Sequence of chain A:
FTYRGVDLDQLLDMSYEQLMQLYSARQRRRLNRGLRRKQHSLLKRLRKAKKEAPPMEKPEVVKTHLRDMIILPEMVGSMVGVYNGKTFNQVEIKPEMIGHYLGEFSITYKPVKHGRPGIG

Residue-level contacts at the interface:
Residue S398 in chain B is in contact with residue T101 in chain A (closest heavy-atom distance 5.0 Å).
Residue S398 in chain B interacts with residue Q104 in chain A (closest heavy-atom distance 4.5 Å).
Residue T397 in chain B is in contact with residue Q104 in chain A (closest heavy-atom distance 3.0 Å).
Residue T397 in chain B contacts residue N103 in chain A (closest heavy-atom distance 4.5 Å).
Residue S398 in chain B is in contact with residue N103 in chain A (closest heavy-atom distance 4.5 Å).
Residue Q401 in chain B interacts with residue F119 in chain A (closest heavy-atom distance 4.8 Å).
Residue G396 in chain B is in contact with residue Q104 in chain A (closest heavy-atom distance 3.3 Å).
Residue Q401 in chain B is in contact with residue N103 in chain A (closest heavy-atom distance 4.9 Å).
Residue S398 in chain B contacts residue F102 in chain A (closest heavy-atom distance 4.7 Å).
Residue W404 in chain B contacts residue I121 in chain A (closest heavy-atom distance 4.7 Å).

Sequence of chain B:
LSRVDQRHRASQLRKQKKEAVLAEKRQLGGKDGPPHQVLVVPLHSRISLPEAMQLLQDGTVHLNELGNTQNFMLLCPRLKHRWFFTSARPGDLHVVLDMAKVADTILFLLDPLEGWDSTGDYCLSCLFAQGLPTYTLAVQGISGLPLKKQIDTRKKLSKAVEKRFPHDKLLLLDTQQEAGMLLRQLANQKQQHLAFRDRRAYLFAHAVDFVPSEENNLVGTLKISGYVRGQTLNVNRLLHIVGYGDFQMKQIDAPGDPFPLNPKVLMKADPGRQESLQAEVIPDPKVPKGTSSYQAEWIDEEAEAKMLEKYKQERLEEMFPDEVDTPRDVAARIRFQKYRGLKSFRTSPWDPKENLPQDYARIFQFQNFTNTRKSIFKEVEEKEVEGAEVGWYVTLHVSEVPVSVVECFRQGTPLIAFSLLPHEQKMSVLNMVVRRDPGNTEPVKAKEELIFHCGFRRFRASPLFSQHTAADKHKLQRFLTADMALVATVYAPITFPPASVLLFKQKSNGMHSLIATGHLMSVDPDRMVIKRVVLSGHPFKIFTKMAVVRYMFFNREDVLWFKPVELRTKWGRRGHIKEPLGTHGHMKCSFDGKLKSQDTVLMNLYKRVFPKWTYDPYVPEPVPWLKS

The following describes two proteins that form a bound complex.